Sequence of protein 2:
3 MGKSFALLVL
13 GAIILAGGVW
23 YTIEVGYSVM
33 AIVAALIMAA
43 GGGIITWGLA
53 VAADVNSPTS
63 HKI

Residue-level contacts at the interface:
Residue R350 in protein 1 interacts with residue V31 in protein 2 (closest heavy-atom distance 4.4 Å).
Residue G352 in protein 1 is in contact with residue Y29 in protein 2 (closest heavy-atom distance 3.8 Å).
Residue R350 in protein 1 contacts residue S30 in protein 2 (closest heavy-atom distance 3.6 Å).
Residue D351 in protein 1 interacts with residue S30 in protein 2 (closest heavy-atom distance 4.3 Å).
Residue R350 in protein 1 interacts with residue Y29 in protein 2 (closest heavy-atom distance 3.0 Å).
Residue D351 in protein 1 interacts with residue Y29 in protein 2 (closest heavy-atom distance 3.6 Å).

Sequence of protein 1:
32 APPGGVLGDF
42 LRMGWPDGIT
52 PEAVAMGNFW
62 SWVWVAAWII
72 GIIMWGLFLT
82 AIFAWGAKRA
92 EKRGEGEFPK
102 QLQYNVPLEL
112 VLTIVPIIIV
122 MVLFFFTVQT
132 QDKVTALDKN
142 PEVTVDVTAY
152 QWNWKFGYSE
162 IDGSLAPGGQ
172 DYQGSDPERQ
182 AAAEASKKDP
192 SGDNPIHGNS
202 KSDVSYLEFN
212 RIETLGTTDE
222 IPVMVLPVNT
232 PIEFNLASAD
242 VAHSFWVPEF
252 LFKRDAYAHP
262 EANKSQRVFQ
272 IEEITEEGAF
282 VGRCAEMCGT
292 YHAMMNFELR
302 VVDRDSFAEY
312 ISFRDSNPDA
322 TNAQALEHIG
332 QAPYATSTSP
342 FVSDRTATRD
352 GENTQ

This data describes a binding interaction between two proteins.